Sequence of protein 2:
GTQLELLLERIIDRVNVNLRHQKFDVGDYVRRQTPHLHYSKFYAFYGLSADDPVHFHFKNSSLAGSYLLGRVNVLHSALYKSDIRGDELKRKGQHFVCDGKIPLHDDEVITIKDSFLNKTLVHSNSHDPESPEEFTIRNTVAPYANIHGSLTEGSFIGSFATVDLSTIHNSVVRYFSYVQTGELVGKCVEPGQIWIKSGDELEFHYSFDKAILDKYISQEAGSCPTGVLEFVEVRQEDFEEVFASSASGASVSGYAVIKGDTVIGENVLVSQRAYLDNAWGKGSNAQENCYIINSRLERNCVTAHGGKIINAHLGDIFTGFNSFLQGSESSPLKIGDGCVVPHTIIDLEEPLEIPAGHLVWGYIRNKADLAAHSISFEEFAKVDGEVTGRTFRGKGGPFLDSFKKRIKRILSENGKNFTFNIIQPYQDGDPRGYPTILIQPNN

Residue-level contacts at the interface:
Residue Y476 in protein 1 interacts with residue L67 in protein 2 (closest heavy-atom distance 3.7 Å).
Residue I490 in protein 1 contacts residue P486 in protein 2 (closest heavy-atom distance 4.0 Å).
Residue P481 in protein 1 is in contact with residue A69 in protein 2 (closest heavy-atom distance 3.7 Å).
Residue N493 in protein 1 is in contact with residue N79 in protein 2 (closest heavy-atom distance 3.0 Å).
Residue L489 in protein 1 is in contact with residue T487 in protein 2 (closest heavy-atom distance 3.5 Å).
Residue Q474 in protein 1 contacts residue F470 in protein 2 (closest heavy-atom distance 4.2 Å).
Residue V73 in protein 1 interacts with residue Y476 in protein 2 (closest heavy-atom distance 4.2 Å).
Residue N493 in protein 1 is in contact with residue Y485 in protein 2 (closest heavy-atom distance 3.0 Å).
Residue L489 in protein 1 contacts residue L489 in protein 2 (closest heavy-atom distance 2.9 Å).
Residue N493 in protein 1 interacts with residue T487 in protein 2 (closest heavy-atom distance 2.4 Å).
Residue A69 in protein 1 interacts with residue P481 in protein 2 (closest heavy-atom distance 3.5 Å).
Residue T469 in protein 1 interacts with residue Q477 in protein 2 (closest heavy-atom distance 3.8 Å).
Residue K78 in protein 1 contacts residue N494 in protein 2 (closest heavy-atom distance 3.1 Å).
Residue N471 in protein 1 is in contact with residue Q474 in protein 2 (closest heavy-atom distance 3.2 Å).
Residue I472 in protein 1 is in contact with residue Q474 in protein 2 (closest heavy-atom distance 2.8 Å).
Residue Y476 in protein 1 is in contact with residue A69 in protein 2 (closest heavy-atom distance 4.2 Å).
Residue T487 in protein 1 is in contact with residue L489 in protein 2 (closest heavy-atom distance 3.4 Å).
Residue L67 in protein 1 interacts with residue P486 in protein 2 (closest heavy-atom distance 4.0 Å).
Residue L67 in protein 1 interacts with residue Y476 in protein 2 (closest heavy-atom distance 3.6 Å).
Residue L489 in protein 1 contacts residue I488 in protein 2 (closest heavy-atom distance 3.5 Å).
Residue D478 in protein 1 is in contact with residue A69 in protein 2 (closest heavy-atom distance 3.4 Å).
Residue Q491 in protein 1 interacts with residue P486 in protein 2 (closest heavy-atom distance 3.5 Å).
Residue Y476 in protein 1 interacts with residue S68 in protein 2 (closest heavy-atom distance 3.4 Å).
Residue T487 in protein 1 contacts residue P492 in protein 2 (closest heavy-atom distance 3.7 Å).
Residue A69 in protein 1 is in contact with residue D478 in protein 2 (closest heavy-atom distance 3.6 Å).
Residue D478 in protein 1 interacts with residue N467 in protein 2 (closest heavy-atom distance 4.4 Å).
Residue P486 in protein 1 is in contact with residue V73 in protein 2 (closest heavy-atom distance 4.4 Å).
Residue P486 in protein 1 interacts with residue L67 in protein 2 (closest heavy-atom distance 4.2 Å).
Residue S68 in protein 1 contacts residue Y476 in protein 2 (closest heavy-atom distance 3.5 Å).
Residue Q474 in protein 1 contacts residue I472 in protein 2 (closest heavy-atom distance 2.7 Å).
Residue P492 in protein 1 contacts residue T487 in protein 2 (closest heavy-atom distance 3.8 Å).
Residue P486 in protein 1 contacts residue I490 in protein 2 (closest heavy-atom distance 3.8 Å).
Residue N493 in protein 1 interacts with residue P486 in protein 2 (closest heavy-atom distance 3.8 Å).
Residue T487 in protein 1 interacts with residue Q491 in protein 2 (closest heavy-atom distance 2.7 Å).
Residue P475 in protein 1 contacts residue N471 in protein 2 (closest heavy-atom distance 3.9 Å).
Residue Y476 in protein 1 interacts with residue V73 in protein 2 (closest heavy-atom distance 3.8 Å).
Residue A69 in protein 1 contacts residue Y476 in protein 2 (closest heavy-atom distance 4.0 Å).
Residue N494 in protein 1 interacts with residue N79 in protein 2 (closest heavy-atom distance 4.1 Å).
Residue L67 in protein 1 contacts residue P475 in protein 2 (closest heavy-atom distance 4.3 Å).
Residue I488 in protein 1 interacts with residue L489 in protein 2 (closest heavy-atom distance 3.4 Å).
Residue K78 in protein 1 interacts with residue N493 in protein 2 (closest heavy-atom distance 4.2 Å).
Residue I490 in protein 1 is in contact with residue I488 in protein 2 (closest heavy-atom distance 4.2 Å).
Residue I472 in protein 1 is in contact with residue I472 in protein 2 (closest heavy-atom distance 3.8 Å).
Residue N493 in protein 1 is in contact with residue K78 in protein 2 (closest heavy-atom distance 4.1 Å).
Residue V73 in protein 1 is in contact with residue P486 in protein 2 (closest heavy-atom distance 4.4 Å).
Residue Q477 in protein 1 interacts with residue T469 in protein 2 (closest heavy-atom distance 3.6 Å).
Residue T487 in protein 1 interacts with residue N493 in protein 2 (closest heavy-atom distance 2.5 Å).
Residue Q491 in protein 1 is in contact with residue T487 in protein 2 (closest heavy-atom distance 2.8 Å).
Residue N494 in protein 1 contacts residue K78 in protein 2 (closest heavy-atom distance 4.2 Å).
Residue N471 in protein 1 contacts residue P475 in protein 2 (closest heavy-atom distance 3.9 Å).
Residue I488 in protein 1 contacts residue I490 in protein 2 (closest heavy-atom distance 4.3 Å).
Residue I490 in protein 1 contacts residue T487 in protein 2 (closest heavy-atom distance 3.4 Å).
Residue N79 in protein 1 contacts residue N494 in protein 2 (closest heavy-atom distance 3.5 Å).
Residue N79 in protein 1 contacts residue N493 in protein 2 (closest heavy-atom distance 3.0 Å).
Residue Q474 in protein 1 is in contact with residue N471 in protein 2 (closest heavy-atom distance 3.1 Å).
Residue P486 in protein 1 interacts with residue Q491 in protein 2 (closest heavy-atom distance 3.3 Å).
Residue Y485 in protein 1 is in contact with residue N493 in protein 2 (closest heavy-atom distance 2.8 Å).
Residue P486 in protein 1 interacts with residue N493 in protein 2 (closest heavy-atom distance 3.6 Å).
Residue P475 in protein 1 interacts with residue L67 in protein 2 (closest heavy-atom distance 4.0 Å).
Residue T487 in protein 1 is in contact with residue I490 in protein 2 (closest heavy-atom distance 3.3 Å).

These two protein chains interact to form a complex.

Sequence of protein 1:
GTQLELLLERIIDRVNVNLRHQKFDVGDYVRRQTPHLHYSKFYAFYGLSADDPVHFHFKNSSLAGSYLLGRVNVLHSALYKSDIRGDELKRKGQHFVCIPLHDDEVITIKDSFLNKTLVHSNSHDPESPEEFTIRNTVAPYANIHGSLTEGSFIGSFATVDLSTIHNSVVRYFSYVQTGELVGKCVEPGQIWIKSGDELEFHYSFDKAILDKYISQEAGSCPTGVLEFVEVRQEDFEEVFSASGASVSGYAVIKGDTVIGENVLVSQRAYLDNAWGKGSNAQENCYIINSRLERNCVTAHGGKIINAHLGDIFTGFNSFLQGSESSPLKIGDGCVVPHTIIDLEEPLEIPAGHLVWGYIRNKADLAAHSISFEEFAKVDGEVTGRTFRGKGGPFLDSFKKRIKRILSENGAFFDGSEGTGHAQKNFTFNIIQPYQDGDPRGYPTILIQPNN